Sequence of chain A:
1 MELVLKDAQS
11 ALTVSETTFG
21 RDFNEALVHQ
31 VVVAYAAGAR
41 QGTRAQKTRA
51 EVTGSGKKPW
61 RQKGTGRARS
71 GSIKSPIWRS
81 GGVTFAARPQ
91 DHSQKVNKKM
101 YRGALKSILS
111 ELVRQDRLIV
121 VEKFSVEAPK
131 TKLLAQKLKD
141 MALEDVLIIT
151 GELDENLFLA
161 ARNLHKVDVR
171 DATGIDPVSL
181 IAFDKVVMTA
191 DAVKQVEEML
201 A

Sequence of chain B:
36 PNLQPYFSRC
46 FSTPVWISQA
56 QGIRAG

The following describes two proteins that form a bound complex.

Residue-level contacts at the interface:
Residue R61 in chain A is in contact with residue W51 in chain B (closest heavy-atom distance 3.1 Å).
Residue G64 in chain A is in contact with residue W51 in chain B (closest heavy-atom distance 4.6 Å).
Residue T65 in chain A contacts residue W51 in chain B (closest heavy-atom distance 3.5 Å).
Residue R61 in chain A contacts residue I52 in chain B (closest heavy-atom distance 3.1 Å).